Sequence of protein 1:
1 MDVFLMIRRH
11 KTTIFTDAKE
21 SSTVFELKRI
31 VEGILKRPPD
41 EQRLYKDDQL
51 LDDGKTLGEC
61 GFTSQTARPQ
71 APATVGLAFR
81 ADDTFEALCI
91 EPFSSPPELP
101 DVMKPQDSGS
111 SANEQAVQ

Sequence of protein 2:
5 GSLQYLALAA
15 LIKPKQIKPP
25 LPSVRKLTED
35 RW

Contacts between the two chains:
Residue M103 in protein 1 interacts with residue R29 in protein 2 (closest heavy-atom distance 3.9 Å).
Residue Q106 in protein 1 contacts residue V28 in protein 2 (closest heavy-atom distance 4.5 Å).
Residue V117 in protein 1 interacts with residue K30 in protein 2 (closest heavy-atom distance 3.8 Å).
Residue V102 in protein 1 interacts with residue S27 in protein 2 (closest heavy-atom distance 3.6 Å).
Residue V102 in protein 1 is in contact with residue V28 in protein 2 (closest heavy-atom distance 3.5 Å).
Residue M103 in protein 1 is in contact with residue V28 in protein 2 (closest heavy-atom distance 3.7 Å).
Residue Q118 in protein 1 is in contact with residue K30 in protein 2 (closest heavy-atom distance 3.2 Å).

These two protein chains interact to form a complex.